The following describes two proteins that form a bound complex.

Sequence of the first protein:
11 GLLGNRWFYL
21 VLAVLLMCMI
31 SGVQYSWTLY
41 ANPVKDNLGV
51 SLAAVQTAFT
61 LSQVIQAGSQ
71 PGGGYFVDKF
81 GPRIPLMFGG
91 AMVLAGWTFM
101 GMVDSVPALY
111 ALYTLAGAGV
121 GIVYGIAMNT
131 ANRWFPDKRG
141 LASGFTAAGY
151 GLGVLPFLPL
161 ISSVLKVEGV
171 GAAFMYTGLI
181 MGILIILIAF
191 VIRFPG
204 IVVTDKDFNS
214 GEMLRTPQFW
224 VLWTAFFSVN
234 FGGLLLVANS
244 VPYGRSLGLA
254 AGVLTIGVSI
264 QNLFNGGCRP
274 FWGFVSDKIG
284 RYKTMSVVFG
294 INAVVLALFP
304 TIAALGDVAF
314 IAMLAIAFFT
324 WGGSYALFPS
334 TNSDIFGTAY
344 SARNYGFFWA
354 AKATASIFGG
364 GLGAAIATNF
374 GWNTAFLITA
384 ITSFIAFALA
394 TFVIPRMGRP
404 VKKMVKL

Contacts between the two chains:
Residue L250 in the first protein contacts residue Y59 in the second protein (closest heavy-atom distance 2.8 Å).
Residue W375 in the first protein interacts with residue D102 in the second protein (closest heavy-atom distance 4.0 Å).
Residue N242 in the first protein interacts with residue F103 in the second protein (closest heavy-atom distance 3.6 Å).
Residue A307 in the first protein contacts residue Y57 in the second protein (closest heavy-atom distance 3.8 Å).
Residue S249 in the first protein interacts with residue G55 in the second protein (closest heavy-atom distance 3.2 Å).
Residue S249 in the first protein contacts residue Y57 in the second protein (closest heavy-atom distance 4.7 Å).
Residue S249 in the first protein interacts with residue D102 in the second protein (closest heavy-atom distance 3.5 Å).
Residue T371 in the first protein contacts residue F103 in the second protein (closest heavy-atom distance 4.1 Å).
Residue T371 in the first protein is in contact with residue Y101 in the second protein (closest heavy-atom distance 4.0 Å).
Residue L252 in the first protein contacts residue Y59 in the second protein (closest heavy-atom distance 3.8 Å).
Residue A370 in the first protein is in contact with residue F103 in the second protein (closest heavy-atom distance 3.9 Å).
Residue R248 in the first protein is in contact with residue Y101 in the second protein (closest heavy-atom distance 3.4 Å).
Residue A241 in the first protein contacts residue F103 in the second protein (closest heavy-atom distance 3.9 Å).
Residue R248 in the first protein is in contact with residue D104 in the second protein (closest heavy-atom distance 3.1 Å).
Residue Y246 in the first protein interacts with residue Y57 in the second protein (closest heavy-atom distance 4.8 Å).
Residue T371 in the first protein interacts with residue N32 in the second protein (closest heavy-atom distance 3.6 Å).
Residue W375 in the first protein interacts with residue S54 in the second protein (closest heavy-atom distance 4.9 Å).
Residue G366 in the first protein interacts with residue F103 in the second protein (closest heavy-atom distance 4.8 Å).
Residue G251 in the first protein contacts residue Y59 in the second protein (closest heavy-atom distance 3.2 Å).
Residue P245 in the first protein contacts residue F103 in the second protein (closest heavy-atom distance 3.5 Å).
Residue P245 in the first protein is in contact with residue D102 in the second protein (closest heavy-atom distance 3.2 Å).
Residue W375 in the first protein is in contact with residue F103 in the second protein (closest heavy-atom distance 3.4 Å).
Residue S249 in the first protein interacts with residue S53 in the second protein (closest heavy-atom distance 3.4 Å).
Residue L250 in the first protein is in contact with residue Y57 in the second protein (closest heavy-atom distance 3.5 Å).
Residue L250 in the first protein contacts residue S53 in the second protein (closest heavy-atom distance 3.0 Å).
Residue R248 in the first protein interacts with residue F103 in the second protein (closest heavy-atom distance 4.9 Å).
Residue R248 in the first protein is in contact with residue D105 in the second protein (closest heavy-atom distance 3.6 Å).
Residue S249 in the first protein is in contact with residue S54 in the second protein (closest heavy-atom distance 3.3 Å).
Residue R248 in the first protein is in contact with residue D102 in the second protein (closest heavy-atom distance 3.6 Å).
Residue G251 in the first protein is in contact with residue S53 in the second protein (closest heavy-atom distance 3.7 Å).
Residue R248 in the first protein interacts with residue G106 in the second protein (closest heavy-atom distance 4.3 Å).
Residue A367 in the first protein contacts residue F103 in the second protein (closest heavy-atom distance 3.6 Å).
Residue R248 in the first protein contacts residue P100 in the second protein (closest heavy-atom distance 4.3 Å).

Sequence of the second protein:
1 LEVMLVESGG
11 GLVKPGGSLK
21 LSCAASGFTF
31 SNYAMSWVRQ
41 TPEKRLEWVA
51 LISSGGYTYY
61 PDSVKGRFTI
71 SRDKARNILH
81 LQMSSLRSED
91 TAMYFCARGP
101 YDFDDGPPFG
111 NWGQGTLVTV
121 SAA